Sequence of the first protein:
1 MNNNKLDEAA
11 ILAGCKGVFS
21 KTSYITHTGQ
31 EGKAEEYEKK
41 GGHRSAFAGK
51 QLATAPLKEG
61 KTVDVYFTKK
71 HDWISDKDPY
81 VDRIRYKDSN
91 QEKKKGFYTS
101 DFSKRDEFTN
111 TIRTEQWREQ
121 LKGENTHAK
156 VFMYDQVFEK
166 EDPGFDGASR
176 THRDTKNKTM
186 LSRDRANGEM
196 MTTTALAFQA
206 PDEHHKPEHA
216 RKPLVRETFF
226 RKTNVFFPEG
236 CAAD

These two protein chains interact to form a complex.

Interface contacts:
Residue M394 in the second protein interacts with residue L201 in the first protein (closest heavy-atom distance 4.4 Å).
Residue S386 in the second protein interacts with residue D207 in the first protein (closest heavy-atom distance 4.7 Å).
Residue R404 in the second protein contacts residue E194 in the first protein (closest heavy-atom distance 2.5 Å).
Residue Q390 in the second protein contacts residue Q204 in the first protein (closest heavy-atom distance 4.8 Å).
Residue E401 in the second protein interacts with residue E194 in the first protein (closest heavy-atom distance 4.0 Å).
Residue L397 in the second protein contacts residue L201 in the first protein (closest heavy-atom distance 3.9 Å).

Sequence of the second protein:
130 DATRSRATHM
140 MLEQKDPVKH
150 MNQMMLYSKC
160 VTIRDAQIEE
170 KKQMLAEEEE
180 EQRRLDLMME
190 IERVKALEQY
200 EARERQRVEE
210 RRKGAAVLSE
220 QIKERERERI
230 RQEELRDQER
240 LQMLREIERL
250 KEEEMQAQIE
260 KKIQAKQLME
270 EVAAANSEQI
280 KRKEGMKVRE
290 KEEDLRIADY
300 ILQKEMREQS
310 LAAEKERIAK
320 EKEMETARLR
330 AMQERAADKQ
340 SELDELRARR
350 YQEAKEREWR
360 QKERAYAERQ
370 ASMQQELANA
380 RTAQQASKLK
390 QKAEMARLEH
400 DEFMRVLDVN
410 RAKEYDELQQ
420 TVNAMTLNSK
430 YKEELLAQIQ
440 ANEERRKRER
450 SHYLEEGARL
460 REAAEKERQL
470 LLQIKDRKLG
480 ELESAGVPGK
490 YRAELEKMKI